Sequence of the second protein:
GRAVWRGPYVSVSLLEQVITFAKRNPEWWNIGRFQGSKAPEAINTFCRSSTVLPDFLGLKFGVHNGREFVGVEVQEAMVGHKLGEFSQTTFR

Interface contacts:
Residue F580 in the first protein contacts residue L15 in the second protein (closest heavy-atom distance 4.3 Å).
Residue L595 in the first protein interacts with residue I19 in the second protein (closest heavy-atom distance 4.6 Å).
Residue F580 in the first protein interacts with residue P8 in the second protein (closest heavy-atom distance 4.8 Å).
Residue F584 in the first protein is in contact with residue D55 in the second protein (closest heavy-atom distance 4.8 Å).
Residue L595 in the first protein contacts residue L15 in the second protein (closest heavy-atom distance 4.0 Å).
Residue L595 in the first protein contacts residue V12 in the second protein (closest heavy-atom distance 3.9 Å).
Residue F584 in the first protein contacts residue A22 in the second protein (closest heavy-atom distance 4.6 Å).
Residue F584 in the first protein interacts with residue W29 in the second protein (closest heavy-atom distance 3.1 Å).
Residue G587 in the first protein interacts with residue N30 in the second protein (closest heavy-atom distance 4.2 Å).
Residue G587 in the first protein contacts residue P26 in the second protein (closest heavy-atom distance 4.4 Å).
Residue L583 in the first protein is in contact with residue L15 in the second protein (closest heavy-atom distance 4.5 Å).
Residue F584 in the first protein interacts with residue V18 in the second protein (closest heavy-atom distance 3.7 Å).
Residue V586 in the first protein interacts with residue W29 in the second protein (closest heavy-atom distance 4.0 Å).
Residue F584 in the first protein contacts residue F56 in the second protein (closest heavy-atom distance 4.5 Å).
Residue V586 in the first protein is in contact with residue P26 in the second protein (closest heavy-atom distance 4.0 Å).
Residue F584 in the first protein is in contact with residue L15 in the second protein (closest heavy-atom distance 3.8 Å).
Residue S578 in the first protein is in contact with residue D55 in the second protein (closest heavy-atom distance 4.9 Å).
Residue V586 in the first protein contacts residue K23 in the second protein (closest heavy-atom distance 4.0 Å).
Residue V586 in the first protein is in contact with residue A22 in the second protein (closest heavy-atom distance 3.8 Å).
Residue F584 in the first protein interacts with residue I19 in the second protein (closest heavy-atom distance 3.4 Å).
Residue L583 in the first protein is in contact with residue I19 in the second protein (closest heavy-atom distance 4.0 Å).
Residue A581 in the first protein contacts residue D55 in the second protein (closest heavy-atom distance 4.1 Å).
Residue V586 in the first protein contacts residue N30 in the second protein (closest heavy-atom distance 3.6 Å).
Residue L595 in the first protein interacts with residue E16 in the second protein (closest heavy-atom distance 3.8 Å).

Sequence of the first protein:
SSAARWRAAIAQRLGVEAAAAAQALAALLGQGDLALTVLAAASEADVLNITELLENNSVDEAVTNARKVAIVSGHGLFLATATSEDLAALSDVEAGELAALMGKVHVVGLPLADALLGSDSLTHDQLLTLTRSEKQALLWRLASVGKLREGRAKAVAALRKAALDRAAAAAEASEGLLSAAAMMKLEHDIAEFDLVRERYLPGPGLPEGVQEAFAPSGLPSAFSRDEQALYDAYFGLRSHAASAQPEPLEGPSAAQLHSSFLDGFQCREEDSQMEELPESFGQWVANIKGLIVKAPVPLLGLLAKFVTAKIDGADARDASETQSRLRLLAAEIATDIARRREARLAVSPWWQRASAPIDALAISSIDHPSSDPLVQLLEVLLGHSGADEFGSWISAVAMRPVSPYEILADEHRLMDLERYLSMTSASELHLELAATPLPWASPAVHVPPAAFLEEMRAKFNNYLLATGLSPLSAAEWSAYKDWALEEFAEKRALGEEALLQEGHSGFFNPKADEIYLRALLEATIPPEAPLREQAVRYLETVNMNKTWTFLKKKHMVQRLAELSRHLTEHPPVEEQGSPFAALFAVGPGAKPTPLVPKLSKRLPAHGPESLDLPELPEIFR

This data describes a binding interaction between two proteins.